Sequence of protein 1:
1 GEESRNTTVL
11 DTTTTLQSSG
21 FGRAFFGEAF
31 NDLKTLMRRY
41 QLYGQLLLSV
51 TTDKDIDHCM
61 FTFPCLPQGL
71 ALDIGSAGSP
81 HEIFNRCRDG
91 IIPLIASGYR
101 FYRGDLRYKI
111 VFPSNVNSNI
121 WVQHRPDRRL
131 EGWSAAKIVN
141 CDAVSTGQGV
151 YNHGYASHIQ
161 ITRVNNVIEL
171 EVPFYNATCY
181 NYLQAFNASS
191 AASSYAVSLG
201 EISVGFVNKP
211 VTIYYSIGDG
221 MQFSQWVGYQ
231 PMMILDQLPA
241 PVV

Sequence of protein 2:
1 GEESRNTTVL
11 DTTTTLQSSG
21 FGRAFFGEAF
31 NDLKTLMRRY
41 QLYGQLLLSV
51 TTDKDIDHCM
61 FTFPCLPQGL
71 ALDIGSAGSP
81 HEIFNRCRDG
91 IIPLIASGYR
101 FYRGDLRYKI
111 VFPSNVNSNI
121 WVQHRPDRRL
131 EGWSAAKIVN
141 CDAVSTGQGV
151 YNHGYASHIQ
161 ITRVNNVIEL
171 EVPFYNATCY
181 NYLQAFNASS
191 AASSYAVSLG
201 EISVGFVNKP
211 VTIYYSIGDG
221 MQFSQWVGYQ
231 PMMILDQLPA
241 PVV

The following describes two proteins that form a bound complex.

Interface contacts:
Residue Y175 in protein 1 contacts residue E28 in protein 2 (closest heavy-atom distance 2.9 Å).
Residue Y175 in protein 1 interacts with residue F30 in protein 2 (closest heavy-atom distance 3.2 Å).
Residue I56 in protein 1 contacts residue P210 in protein 2 (closest heavy-atom distance 3.6 Å).
Residue G154 in protein 1 contacts residue I91 in protein 2 (closest heavy-atom distance 4.3 Å).
Residue S145 in protein 1 interacts with residue R86 in protein 2 (closest heavy-atom distance 2.6 Å).
Residue S118 in protein 1 interacts with residue S114 in protein 2 (closest heavy-atom distance 3.4 Å).
Residue D55 in protein 1 contacts residue I83 in protein 2 (closest heavy-atom distance 4.7 Å).
Residue R103 in protein 1 interacts with residue F25 in protein 2 (closest heavy-atom distance 3.1 Å).
Residue N176 in protein 1 contacts residue F26 in protein 2 (closest heavy-atom distance 3.6 Å).
Residue W121 in protein 1 contacts residue F112 in protein 2 (closest heavy-atom distance 4.2 Å).
Residue A177 in protein 1 contacts residue F25 in protein 2 (closest heavy-atom distance 4.7 Å).
Residue I159 in protein 1 contacts residue V111 in protein 2 (closest heavy-atom distance 3.9 Å).
Residue S145 in protein 1 contacts residue A240 in protein 2 (closest heavy-atom distance 3.2 Å).
Residue I159 in protein 1 interacts with residue F112 in protein 2 (closest heavy-atom distance 4.1 Å).
Residue H153 in protein 1 contacts residue F84 in protein 2 (closest heavy-atom distance 3.9 Å).
Residue F174 in protein 1 interacts with residue F26 in protein 2 (closest heavy-atom distance 3.7 Å).
Residue I56 in protein 1 contacts residue F112 in protein 2 (closest heavy-atom distance 4.6 Å).
Residue Y151 in protein 1 interacts with residue Y214 in protein 2 (closest heavy-atom distance 3.9 Å).
Residue T162 in protein 1 is in contact with residue S114 in protein 2 (closest heavy-atom distance 4.3 Å).
Residue T146 in protein 1 interacts with residue R86 in protein 2 (closest heavy-atom distance 4.0 Å).
Residue N119 in protein 1 contacts residue P113 in protein 2 (closest heavy-atom distance 4.2 Å).
Residue V150 in protein 1 contacts residue E82 in protein 2 (closest heavy-atom distance 4.5 Å).
Residue H153 in protein 1 is in contact with residue Q41 in protein 2 (closest heavy-atom distance 3.6 Å).
Residue H153 in protein 1 interacts with residue I91 in protein 2 (closest heavy-atom distance 4.3 Å).
Residue R163 in protein 1 contacts residue V164 in protein 2 (closest heavy-atom distance 3.8 Å).
Residue D57 in protein 1 contacts residue I83 in protein 2 (closest heavy-atom distance 3.7 Å).
Residue N119 in protein 1 interacts with residue N166 in protein 2 (closest heavy-atom distance 3.3 Å).
Residue H153 in protein 1 contacts residue I83 in protein 2 (closest heavy-atom distance 3.8 Å).
Residue H153 in protein 1 is in contact with residue R88 in protein 2 (closest heavy-atom distance 3.7 Å).
Residue I161 in protein 1 is in contact with residue V167 in protein 2 (closest heavy-atom distance 3.4 Å).
Residue G147 in protein 1 is in contact with residue R86 in protein 2 (closest heavy-atom distance 4.7 Å).
Residue N152 in protein 1 contacts residue C87 in protein 2 (closest heavy-atom distance 3.9 Å).
Residue S145 in protein 1 contacts residue P241 in protein 2 (closest heavy-atom distance 3.5 Å).
Residue V164 in protein 1 interacts with residue V164 in protein 2 (closest heavy-atom distance 3.5 Å).
Residue N119 in protein 1 interacts with residue F112 in protein 2 (closest heavy-atom distance 3.1 Å).
Residue Y175 in protein 1 is in contact with residue F26 in protein 2 (closest heavy-atom distance 3.3 Å).
Residue T162 in protein 1 is in contact with residue R163 in protein 2 (closest heavy-atom distance 3.9 Å).
Residue V144 in protein 1 contacts residue R86 in protein 2 (closest heavy-atom distance 3.7 Å).
Residue H153 in protein 1 interacts with residue L42 in protein 2 (closest heavy-atom distance 4.2 Å).
Residue V150 in protein 1 contacts residue I83 in protein 2 (closest heavy-atom distance 3.9 Å).
Residue I161 in protein 1 is in contact with residue N166 in protein 2 (closest heavy-atom distance 2.9 Å).
Residue N119 in protein 1 is in contact with residue V111 in protein 2 (closest heavy-atom distance 3.7 Å).
Residue I161 in protein 1 interacts with residue N165 in protein 2 (closest heavy-atom distance 3.6 Å).
Residue I159 in protein 1 interacts with residue Y214 in protein 2 (closest heavy-atom distance 4.3 Å).
Residue H153 in protein 1 contacts residue D89 in protein 2 (closest heavy-atom distance 2.4 Å).
Residue N119 in protein 1 interacts with residue S114 in protein 2 (closest heavy-atom distance 3.3 Å).
Residue V144 in protein 1 is in contact with residue P241 in protein 2 (closest heavy-atom distance 4.6 Å).
Residue Y151 in protein 1 contacts residue C87 in protein 2 (closest heavy-atom distance 4.3 Å).
Residue R163 in protein 1 contacts residue R163 in protein 2 (closest heavy-atom distance 3.5 Å).
Residue N117 in protein 1 is in contact with residue S114 in protein 2 (closest heavy-atom distance 3.1 Å).
Residue D55 in protein 1 is in contact with residue P80 in protein 2 (closest heavy-atom distance 4.7 Å).
Residue Y151 in protein 1 is in contact with residue I83 in protein 2 (closest heavy-atom distance 3.1 Å).
Residue H153 in protein 1 is in contact with residue G90 in protein 2 (closest heavy-atom distance 3.4 Å).
Residue F206 in protein 1 is in contact with residue F112 in protein 2 (closest heavy-atom distance 3.0 Å).
Residue H153 in protein 1 interacts with residue Y40 in protein 2 (closest heavy-atom distance 4.7 Å).
Residue R163 in protein 1 is in contact with residue N165 in protein 2 (closest heavy-atom distance 4.0 Å).
Residue D55 in protein 1 interacts with residue E82 in protein 2 (closest heavy-atom distance 3.9 Å).
Residue H153 in protein 1 interacts with residue C87 in protein 2 (closest heavy-atom distance 3.4 Å).
Residue A177 in protein 1 is in contact with residue F26 in protein 2 (closest heavy-atom distance 4.0 Å).
Residue N117 in protein 1 is in contact with residue N115 in protein 2 (closest heavy-atom distance 3.6 Å).